Residue-level contacts at the interface:
Residue K569 in protein 2 contacts residue L46 in protein 1 (closest heavy-atom distance 4.0 Å).
Residue K567 in protein 2 is in contact with residue Y95 in protein 1 (closest heavy-atom distance 2.9 Å).
Residue R537 in protein 2 is in contact with residue V23 in protein 1 (closest heavy-atom distance 4.0 Å).
Residue I560 in protein 2 contacts residue W79 in protein 1 (closest heavy-atom distance 3.3 Å).
Residue S573 in protein 2 contacts residue G119 in protein 1 (closest heavy-atom distance 2.6 Å).
Residue I566 in protein 2 contacts residue Y141 in protein 1 (closest heavy-atom distance 3.6 Å).
Residue R537 in protein 2 contacts residue Y20 in protein 1 (closest heavy-atom distance 3.2 Å).
Residue K567 in protein 2 contacts residue D94 in protein 1 (closest heavy-atom distance 3.0 Å).
Residue K567 in protein 2 is in contact with residue L46 in protein 1 (closest heavy-atom distance 2.6 Å).
Residue K738 in protein 2 contacts residue R19 in protein 1 (closest heavy-atom distance 3.0 Å).
Residue I560 in protein 2 interacts with residue S78 in protein 1 (closest heavy-atom distance 3.6 Å).
Residue L571 in protein 2 interacts with residue L46 in protein 1 (closest heavy-atom distance 4.1 Å).
Residue P563 in protein 2 interacts with residue Y98 in protein 1 (closest heavy-atom distance 3.5 Å).
Residue L543 in protein 2 interacts with residue W79 in protein 1 (closest heavy-atom distance 3.7 Å).
Residue L598 in protein 2 contacts residue R25 in protein 1 (closest heavy-atom distance 2.9 Å).
Residue L597 in protein 2 interacts with residue Y102 in protein 1 (closest heavy-atom distance 3.6 Å).
Residue Q576 in protein 2 is in contact with residue G119 in protein 1 (closest heavy-atom distance 4.0 Å).
Residue P600 in protein 2 interacts with residue R25 in protein 1 (closest heavy-atom distance 3.4 Å).
Residue D538 in protein 2 contacts residue Y20 in protein 1 (closest heavy-atom distance 3.0 Å).
Residue D538 in protein 2 interacts with residue K22 in protein 1 (closest heavy-atom distance 2.9 Å).
Residue T976 in protein 2 is in contact with residue K136 in protein 1 (closest heavy-atom distance 4.1 Å).
Residue I566 in protein 2 contacts residue Y98 in protein 1 (closest heavy-atom distance 4.1 Å).
Residue K575 in protein 2 contacts residue G119 in protein 1 (closest heavy-atom distance 4.0 Å).
Residue F614 in protein 2 contacts residue L122 in protein 1 (closest heavy-atom distance 4.1 Å).
Residue P561 in protein 2 interacts with residue W79 in protein 1 (closest heavy-atom distance 4.0 Å).
Residue I565 in protein 2 interacts with residue N43 in protein 1 (closest heavy-atom distance 3.9 Å).
Residue L597 in protein 2 contacts residue E105 in protein 1 (closest heavy-atom distance 3.7 Å).
Residue L597 in protein 2 interacts with residue Y115 in protein 1 (closest heavy-atom distance 3.3 Å).
Residue R537 in protein 2 is in contact with residue R25 in protein 1 (closest heavy-atom distance 3.7 Å).
Residue W572 in protein 2 contacts residue W79 in protein 1 (closest heavy-atom distance 3.5 Å).
Residue S599 in protein 2 is in contact with residue L122 in protein 1 (closest heavy-atom distance 3.9 Å).
Residue P568 in protein 2 is in contact with residue D94 in protein 1 (closest heavy-atom distance 3.2 Å).
Residue F540 in protein 2 interacts with residue V23 in protein 1 (closest heavy-atom distance 3.9 Å).
Residue R537 in protein 2 interacts with residue L122 in protein 1 (closest heavy-atom distance 3.8 Å).
Residue D974 in protein 2 contacts residue K136 in protein 1 (closest heavy-atom distance 2.9 Å).
Residue P570 in protein 2 is in contact with residue W79 in protein 1 (closest heavy-atom distance 3.7 Å).
Residue R537 in protein 2 interacts with residue G120 in protein 1 (closest heavy-atom distance 2.7 Å).
Residue K567 in protein 2 is in contact with residue N43 in protein 1 (closest heavy-atom distance 3.7 Å).
Residue I613 in protein 2 interacts with residue S117 in protein 1 (closest heavy-atom distance 2.7 Å).
Residue D602 in protein 2 is in contact with residue Y20 in protein 1 (closest heavy-atom distance 3.7 Å).
Residue P563 in protein 2 contacts residue W79 in protein 1 (closest heavy-atom distance 3.4 Å).
Residue L740 in protein 2 interacts with residue R19 in protein 1 (closest heavy-atom distance 3.5 Å).
Residue T562 in protein 2 contacts residue Y98 in protein 1 (closest heavy-atom distance 3.4 Å).
Residue A564 in protein 2 is in contact with residue M97 in protein 1 (closest heavy-atom distance 3.2 Å).
Residue V559 in protein 2 is in contact with residue S78 in protein 1 (closest heavy-atom distance 4.0 Å).
Residue K567 in protein 2 contacts residue F47 in protein 1 (closest heavy-atom distance 3.4 Å).
Residue A564 in protein 2 is in contact with residue Y98 in protein 1 (closest heavy-atom distance 3.0 Å).
Residue P568 in protein 2 interacts with residue L46 in protein 1 (closest heavy-atom distance 3.7 Å).
Residue D538 in protein 2 interacts with residue R19 in protein 1 (closest heavy-atom distance 4.0 Å).
Residue I565 in protein 2 is in contact with residue V96 in protein 1 (closest heavy-atom distance 3.6 Å).
Residue I613 in protein 2 is in contact with residue Y102 in protein 1 (closest heavy-atom distance 4.0 Å).
Residue F540 in protein 2 is in contact with residue N43 in protein 1 (closest heavy-atom distance 3.6 Å).
Residue A564 in protein 2 is in contact with residue F118 in protein 1 (closest heavy-atom distance 4.1 Å).
Residue D739 in protein 2 interacts with residue R19 in protein 1 (closest heavy-atom distance 3.1 Å).
Residue D538 in protein 2 interacts with residue N21 in protein 1 (closest heavy-atom distance 2.7 Å).
Residue K567 in protein 2 is in contact with residue V96 in protein 1 (closest heavy-atom distance 3.0 Å).
Residue K601 in protein 2 contacts residue Y20 in protein 1 (closest heavy-atom distance 3.7 Å).
Residue L598 in protein 2 contacts residue L122 in protein 1 (closest heavy-atom distance 3.6 Å).
Residue I566 in protein 2 interacts with residue V96 in protein 1 (closest heavy-atom distance 2.8 Å).
Residue I613 in protein 2 contacts residue L122 in protein 1 (closest heavy-atom distance 3.9 Å).

Sequence of protein 2:
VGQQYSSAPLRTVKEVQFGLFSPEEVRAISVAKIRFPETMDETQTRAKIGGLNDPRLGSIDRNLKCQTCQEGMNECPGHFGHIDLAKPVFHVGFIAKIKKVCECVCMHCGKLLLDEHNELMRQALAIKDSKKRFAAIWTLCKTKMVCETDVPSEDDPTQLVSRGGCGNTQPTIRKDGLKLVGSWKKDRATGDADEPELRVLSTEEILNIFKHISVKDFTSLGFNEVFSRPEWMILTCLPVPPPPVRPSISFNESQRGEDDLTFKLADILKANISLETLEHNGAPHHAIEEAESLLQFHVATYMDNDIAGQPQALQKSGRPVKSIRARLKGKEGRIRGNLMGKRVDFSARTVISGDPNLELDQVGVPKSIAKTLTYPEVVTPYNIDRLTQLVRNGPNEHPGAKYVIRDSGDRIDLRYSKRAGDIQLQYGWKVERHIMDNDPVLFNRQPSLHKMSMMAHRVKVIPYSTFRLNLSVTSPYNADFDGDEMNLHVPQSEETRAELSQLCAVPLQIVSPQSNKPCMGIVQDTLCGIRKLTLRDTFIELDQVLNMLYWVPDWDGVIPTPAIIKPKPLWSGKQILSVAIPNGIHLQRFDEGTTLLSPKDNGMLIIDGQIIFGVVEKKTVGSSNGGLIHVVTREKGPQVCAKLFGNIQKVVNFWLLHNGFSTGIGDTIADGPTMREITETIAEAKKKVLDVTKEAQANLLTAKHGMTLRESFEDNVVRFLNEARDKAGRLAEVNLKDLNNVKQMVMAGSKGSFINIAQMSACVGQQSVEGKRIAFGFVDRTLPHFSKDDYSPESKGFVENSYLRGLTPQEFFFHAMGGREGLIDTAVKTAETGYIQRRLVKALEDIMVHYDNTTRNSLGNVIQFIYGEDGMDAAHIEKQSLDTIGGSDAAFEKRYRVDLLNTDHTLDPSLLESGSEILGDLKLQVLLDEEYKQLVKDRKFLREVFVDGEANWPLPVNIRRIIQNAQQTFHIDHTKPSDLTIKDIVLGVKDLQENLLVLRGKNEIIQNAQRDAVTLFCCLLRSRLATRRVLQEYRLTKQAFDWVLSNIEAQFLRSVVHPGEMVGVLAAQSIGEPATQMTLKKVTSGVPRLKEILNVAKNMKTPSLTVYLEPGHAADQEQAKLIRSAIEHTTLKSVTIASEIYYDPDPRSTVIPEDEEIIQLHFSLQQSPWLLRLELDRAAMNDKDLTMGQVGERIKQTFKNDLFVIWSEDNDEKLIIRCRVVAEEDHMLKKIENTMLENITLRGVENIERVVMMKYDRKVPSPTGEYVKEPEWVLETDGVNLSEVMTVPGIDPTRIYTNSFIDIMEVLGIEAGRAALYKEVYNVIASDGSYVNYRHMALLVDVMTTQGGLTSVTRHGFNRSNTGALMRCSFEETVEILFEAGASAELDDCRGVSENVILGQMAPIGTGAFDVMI

Sequence of protein 1:
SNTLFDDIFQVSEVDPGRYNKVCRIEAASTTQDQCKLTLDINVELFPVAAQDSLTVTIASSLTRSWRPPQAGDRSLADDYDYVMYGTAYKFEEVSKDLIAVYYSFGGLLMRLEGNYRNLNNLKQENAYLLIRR

The following describes two proteins that form a bound complex.